The following describes two proteins that form a bound complex.

Sequence of the second protein:
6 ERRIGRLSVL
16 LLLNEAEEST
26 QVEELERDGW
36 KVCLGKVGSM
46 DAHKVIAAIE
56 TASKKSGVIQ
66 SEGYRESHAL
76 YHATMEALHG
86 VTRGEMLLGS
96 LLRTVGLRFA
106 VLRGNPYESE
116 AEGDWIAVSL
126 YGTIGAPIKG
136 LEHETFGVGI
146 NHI

Contacts between the two chains:
Residue N19 in the first protein contacts residue L15 in the second protein (closest heavy-atom distance 4.1 Å).
Residue L136 in the first protein is in contact with residue Y112 in the second protein (closest heavy-atom distance 4.0 Å).
Residue L18 in the first protein contacts residue R11 in the second protein (closest heavy-atom distance 3.2 Å).
Residue R88 in the first protein interacts with residue E81 in the second protein (closest heavy-atom distance 2.9 Å).
Residue G10 in the first protein contacts residue E139 in the second protein (closest heavy-atom distance 3.1 Å).
Residue F141 in the first protein is in contact with residue F141 in the second protein (closest heavy-atom distance 3.5 Å).
Residue E137 in the first protein interacts with residue R8 in the second protein (closest heavy-atom distance 4.8 Å).
Residue L136 in the first protein contacts residue W120 in the second protein (closest heavy-atom distance 4.1 Å).
Residue E20 in the first protein is in contact with residue E6 in the second protein (closest heavy-atom distance 4.2 Å).
Residue R11 in the first protein interacts with residue L18 in the second protein (closest heavy-atom distance 3.5 Å).
Residue L18 in the first protein is in contact with residue L15 in the second protein (closest heavy-atom distance 3.8 Å).
Residue E81 in the first protein is in contact with residue H138 in the second protein (closest heavy-atom distance 5.0 Å).
Residue H138 in the first protein contacts residue W120 in the second protein (closest heavy-atom distance 4.2 Å).
Residue V14 in the first protein contacts residue F141 in the second protein (closest heavy-atom distance 4.0 Å).
Residue I9 in the first protein interacts with residue E139 in the second protein (closest heavy-atom distance 3.8 Å).
Residue V143 in the first protein is in contact with residue F141 in the second protein (closest heavy-atom distance 3.7 Å).
Residue N146 in the first protein contacts residue H138 in the second protein (closest heavy-atom distance 4.8 Å).
Residue E139 in the first protein interacts with residue R11 in the second protein (closest heavy-atom distance 2.9 Å).
Residue E139 in the first protein is in contact with residue I9 in the second protein (closest heavy-atom distance 3.4 Å).
Residue R11 in the first protein is in contact with residue E20 in the second protein (closest heavy-atom distance 4.5 Å).
Residue Y126 in the first protein contacts residue R11 in the second protein (closest heavy-atom distance 3.4 Å).
Residue E113 in the first protein contacts residue K134 in the second protein (closest heavy-atom distance 4.7 Å).
Residue M91 in the first protein contacts residue E81 in the second protein (closest heavy-atom distance 4.6 Å).
Residue W120 in the first protein interacts with residue E137 in the second protein (closest heavy-atom distance 4.5 Å).
Residue R11 in the first protein contacts residue N19 in the second protein (closest heavy-atom distance 5.0 Å).
Residue L15 in the first protein contacts residue L15 in the second protein (closest heavy-atom distance 4.2 Å).
Residue R88 in the first protein interacts with residue G144 in the second protein (closest heavy-atom distance 4.7 Å).
Residue R8 in the first protein interacts with residue L136 in the second protein (closest heavy-atom distance 4.2 Å).
Residue E81 in the first protein is in contact with residue R88 in the second protein (closest heavy-atom distance 2.8 Å).
Residue I145 in the first protein contacts residue E139 in the second protein (closest heavy-atom distance 3.6 Å).
Residue L18 in the first protein contacts residue V14 in the second protein (closest heavy-atom distance 3.5 Å).
Residue E139 in the first protein interacts with residue G10 in the second protein (closest heavy-atom distance 3.0 Å).
Residue T128 in the first protein contacts residue R8 in the second protein (closest heavy-atom distance 3.8 Å).
Residue Y126 in the first protein interacts with residue R8 in the second protein (closest heavy-atom distance 2.9 Å).
Residue I145 in the first protein interacts with residue H138 in the second protein (closest heavy-atom distance 3.4 Å).
Residue E139 in the first protein contacts residue I145 in the second protein (closest heavy-atom distance 3.6 Å).
Residue R11 in the first protein is in contact with residue E139 in the second protein (closest heavy-atom distance 2.9 Å).
Residue L15 in the first protein interacts with residue L18 in the second protein (closest heavy-atom distance 3.5 Å).
Residue R88 in the first protein contacts residue V143 in the second protein (closest heavy-atom distance 3.1 Å).
Residue I145 in the first protein is in contact with residue F141 in the second protein (closest heavy-atom distance 4.6 Å).
Residue R11 in the first protein is in contact with residue Y126 in the second protein (closest heavy-atom distance 3.8 Å).
Residue I145 in the first protein is in contact with residue R88 in the second protein (closest heavy-atom distance 4.1 Å).
Residue F141 in the first protein is in contact with residue V14 in the second protein (closest heavy-atom distance 4.6 Å).
Residue E139 in the first protein contacts residue R8 in the second protein (closest heavy-atom distance 3.4 Å).
Residue E81 in the first protein contacts residue G85 in the second protein (closest heavy-atom distance 4.9 Å).
Residue G135 in the first protein contacts residue Y112 in the second protein (closest heavy-atom distance 4.5 Å).
Residue V14 in the first protein contacts residue L18 in the second protein (closest heavy-atom distance 3.4 Å).
Residue R8 in the first protein is in contact with residue Y126 in the second protein (closest heavy-atom distance 2.9 Å).
Residue R11 in the first protein is in contact with residue F141 in the second protein (closest heavy-atom distance 3.6 Å).
Residue F141 in the first protein interacts with residue V143 in the second protein (closest heavy-atom distance 3.2 Å).
Residue E20 in the first protein is in contact with residue R11 in the second protein (closest heavy-atom distance 3.3 Å).
Residue N19 in the first protein is in contact with residue R11 in the second protein (closest heavy-atom distance 4.6 Å).
Residue G10 in the first protein interacts with residue F141 in the second protein (closest heavy-atom distance 3.5 Å).
Residue V14 in the first protein contacts residue V14 in the second protein (closest heavy-atom distance 3.8 Å).
Residue R8 in the first protein contacts residue E139 in the second protein (closest heavy-atom distance 3.5 Å).
Residue R8 in the first protein contacts residue T128 in the second protein (closest heavy-atom distance 3.1 Å).
Residue F141 in the first protein contacts residue G142 in the second protein (closest heavy-atom distance 4.3 Å).
Residue W120 in the first protein contacts residue H138 in the second protein (closest heavy-atom distance 4.9 Å).
Residue L15 in the first protein interacts with residue N19 in the second protein (closest heavy-atom distance 3.7 Å).

Sequence of the first protein:
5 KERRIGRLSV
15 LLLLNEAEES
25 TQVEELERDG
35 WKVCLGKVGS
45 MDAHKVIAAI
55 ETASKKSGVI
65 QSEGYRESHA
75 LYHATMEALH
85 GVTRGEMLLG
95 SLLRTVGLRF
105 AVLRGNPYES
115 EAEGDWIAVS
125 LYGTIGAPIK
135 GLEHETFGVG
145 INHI